Sequence of protein 1:
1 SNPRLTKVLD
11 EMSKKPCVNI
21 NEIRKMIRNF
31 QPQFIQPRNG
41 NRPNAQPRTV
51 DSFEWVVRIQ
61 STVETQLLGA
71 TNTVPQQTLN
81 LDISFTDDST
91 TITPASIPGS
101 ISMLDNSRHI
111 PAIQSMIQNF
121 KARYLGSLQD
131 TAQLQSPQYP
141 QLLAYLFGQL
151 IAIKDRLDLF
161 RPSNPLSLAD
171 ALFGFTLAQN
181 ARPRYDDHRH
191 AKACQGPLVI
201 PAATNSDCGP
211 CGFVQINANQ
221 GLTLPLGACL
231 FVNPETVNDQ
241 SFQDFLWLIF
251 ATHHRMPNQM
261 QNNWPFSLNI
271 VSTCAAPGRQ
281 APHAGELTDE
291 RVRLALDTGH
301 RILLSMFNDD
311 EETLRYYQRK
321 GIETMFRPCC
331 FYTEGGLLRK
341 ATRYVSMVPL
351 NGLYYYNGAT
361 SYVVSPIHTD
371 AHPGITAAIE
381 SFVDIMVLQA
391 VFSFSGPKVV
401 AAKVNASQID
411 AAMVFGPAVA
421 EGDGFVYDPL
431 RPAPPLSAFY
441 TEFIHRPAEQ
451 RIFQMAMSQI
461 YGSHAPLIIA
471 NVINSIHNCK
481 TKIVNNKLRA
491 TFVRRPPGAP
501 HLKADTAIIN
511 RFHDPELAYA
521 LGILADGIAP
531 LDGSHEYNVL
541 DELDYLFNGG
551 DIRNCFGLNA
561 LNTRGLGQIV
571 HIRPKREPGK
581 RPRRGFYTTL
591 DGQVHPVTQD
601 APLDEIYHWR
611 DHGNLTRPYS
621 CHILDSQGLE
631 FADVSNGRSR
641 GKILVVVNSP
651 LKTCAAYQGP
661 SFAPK

Interface contacts:
Residue T223 in protein 1 interacts with residue Y362 in protein 2 (closest heavy-atom distance 4.2 Å).
Residue Q133 in protein 1 interacts with residue V364 in protein 2 (closest heavy-atom distance 2.8 Å).
Residue Q135 in protein 1 contacts residue K25 in protein 2 (closest heavy-atom distance 4.5 Å).
Residue A438 in protein 1 contacts residue A70 in protein 2 (closest heavy-atom distance 3.6 Å).
Residue L125 in protein 1 is in contact with residue Y362 in protein 2 (closest heavy-atom distance 3.2 Å).
Residue L222 in protein 1 is in contact with residue Y362 in protein 2 (closest heavy-atom distance 3.3 Å).
Residue Q133 in protein 1 interacts with residue Y362 in protein 2 (closest heavy-atom distance 3.5 Å).
Residue L226 in protein 1 is in contact with residue R28 in protein 2 (closest heavy-atom distance 3.4 Å).
Residue H445 in protein 1 contacts residue S534 in protein 2 (closest heavy-atom distance 4.3 Å).
Residue L125 in protein 1 is in contact with residue R301 in protein 2 (closest heavy-atom distance 3.5 Å).
Residue Q408 in protein 1 interacts with residue R564 in protein 2 (closest heavy-atom distance 3.9 Å).
Residue Q133 in protein 1 interacts with residue V363 in protein 2 (closest heavy-atom distance 3.8 Å).
Residue T441 in protein 1 contacts residue L68 in protein 2 (closest heavy-atom distance 3.4 Å).
Residue S127 in protein 1 is in contact with residue Y362 in protein 2 (closest heavy-atom distance 4.0 Å).
Residue L226 in protein 1 interacts with residue D370 in protein 2 (closest heavy-atom distance 3.9 Å).
Residue L226 in protein 1 contacts residue N29 in protein 2 (closest heavy-atom distance 3.9 Å).
Residue I409 in protein 1 contacts residue I569 in protein 2 (closest heavy-atom distance 3.5 Å).
Residue Q408 in protein 1 interacts with residue T71 in protein 2 (closest heavy-atom distance 3.3 Å).
Residue L226 in protein 1 is in contact with residue T369 in protein 2 (closest heavy-atom distance 3.6 Å).
Residue D410 in protein 1 interacts with residue R638 in protein 2 (closest heavy-atom distance 3.2 Å).
Residue S127 in protein 1 is in contact with residue T360 in protein 2 (closest heavy-atom distance 3.1 Å).
Residue G126 in protein 1 contacts residue A359 in protein 2 (closest heavy-atom distance 3.8 Å).
Residue F439 in protein 1 contacts residue A70 in protein 2 (closest heavy-atom distance 4.3 Å).
Residue G126 in protein 1 is in contact with residue S361 in protein 2 (closest heavy-atom distance 4.1 Å).
Residue A411 in protein 1 is in contact with residue T71 in protein 2 (closest heavy-atom distance 4.5 Å).
Residue K480 in protein 1 contacts residue E64 in protein 2 (closest heavy-atom distance 4.0 Å).
Residue Y124 in protein 1 is in contact with residue R301 in protein 2 (closest heavy-atom distance 4.4 Å).
Residue S127 in protein 1 contacts residue S361 in protein 2 (closest heavy-atom distance 3.9 Å).
Residue P435 in protein 1 is in contact with residue Q66 in protein 2 (closest heavy-atom distance 3.5 Å).
Residue S96 in protein 1 interacts with residue K652 in protein 2 (closest heavy-atom distance 3.7 Å).
Residue F425 in protein 1 contacts residue G69 in protein 2 (closest heavy-atom distance 4.2 Å).
Residue G227 in protein 1 interacts with residue N29 in protein 2 (closest heavy-atom distance 4.3 Å).
Residue L125 in protein 1 interacts with residue A359 in protein 2 (closest heavy-atom distance 4.2 Å).
Residue L224 in protein 1 interacts with residue V364 in protein 2 (closest heavy-atom distance 4.2 Å).
Residue E442 in protein 1 is in contact with residue L68 in protein 2 (closest heavy-atom distance 3.7 Å).
Residue I409 in protein 1 is in contact with residue G565 in protein 2 (closest heavy-atom distance 4.1 Å).
Residue G126 in protein 1 interacts with residue Y362 in protein 2 (closest heavy-atom distance 3.8 Å).
Residue Q408 in protein 1 interacts with residue N72 in protein 2 (closest heavy-atom distance 4.1 Å).
Residue A438 in protein 1 is in contact with residue G69 in protein 2 (closest heavy-atom distance 3.0 Å).
Residue P434 in protein 1 interacts with residue T71 in protein 2 (closest heavy-atom distance 3.8 Å).
Residue G126 in protein 1 contacts residue T360 in protein 2 (closest heavy-atom distance 3.5 Å).
Residue K121 in protein 1 contacts residue Y362 in protein 2 (closest heavy-atom distance 4.4 Å).
Residue A95 in protein 1 contacts residue N648 in protein 2 (closest heavy-atom distance 4.1 Å).
Residue Y427 in protein 1 is in contact with residue T71 in protein 2 (closest heavy-atom distance 3.7 Å).
Residue H477 in protein 1 interacts with residue L644 in protein 2 (closest heavy-atom distance 2.8 Å).
Residue I409 in protein 1 is in contact with residue R564 in protein 2 (closest heavy-atom distance 3.7 Å).
Residue H477 in protein 1 is in contact with residue V646 in protein 2 (closest heavy-atom distance 4.5 Å).
Residue A438 in protein 1 contacts residue L67 in protein 2 (closest heavy-atom distance 3.9 Å).
Residue T441 in protein 1 is in contact with residue L644 in protein 2 (closest heavy-atom distance 3.9 Å).
Residue Y124 in protein 1 is in contact with residue A359 in protein 2 (closest heavy-atom distance 3.8 Å).
Residue L128 in protein 1 interacts with residue Y362 in protein 2 (closest heavy-atom distance 4.1 Å).
Residue A438 in protein 1 is in contact with residue L68 in protein 2 (closest heavy-atom distance 3.6 Å).
Residue I409 in protein 1 interacts with residue Q568 in protein 2 (closest heavy-atom distance 3.7 Å).
Residue V426 in protein 1 interacts with residue T71 in protein 2 (closest heavy-atom distance 4.1 Å).
Residue L125 in protein 1 contacts residue S361 in protein 2 (closest heavy-atom distance 3.8 Å).
Residue A438 in protein 1 is in contact with residue Q66 in protein 2 (closest heavy-atom distance 3.6 Å).
Residue P435 in protein 1 is in contact with residue T73 in protein 2 (closest heavy-atom distance 4.5 Å).
Residue L226 in protein 1 interacts with residue A371 in protein 2 (closest heavy-atom distance 3.5 Å).
Residue A411 in protein 1 contacts residue G69 in protein 2 (closest heavy-atom distance 4.5 Å).
Residue Q133 in protein 1 is in contact with residue K25 in protein 2 (closest heavy-atom distance 3.6 Å).

Sequence of protein 2:
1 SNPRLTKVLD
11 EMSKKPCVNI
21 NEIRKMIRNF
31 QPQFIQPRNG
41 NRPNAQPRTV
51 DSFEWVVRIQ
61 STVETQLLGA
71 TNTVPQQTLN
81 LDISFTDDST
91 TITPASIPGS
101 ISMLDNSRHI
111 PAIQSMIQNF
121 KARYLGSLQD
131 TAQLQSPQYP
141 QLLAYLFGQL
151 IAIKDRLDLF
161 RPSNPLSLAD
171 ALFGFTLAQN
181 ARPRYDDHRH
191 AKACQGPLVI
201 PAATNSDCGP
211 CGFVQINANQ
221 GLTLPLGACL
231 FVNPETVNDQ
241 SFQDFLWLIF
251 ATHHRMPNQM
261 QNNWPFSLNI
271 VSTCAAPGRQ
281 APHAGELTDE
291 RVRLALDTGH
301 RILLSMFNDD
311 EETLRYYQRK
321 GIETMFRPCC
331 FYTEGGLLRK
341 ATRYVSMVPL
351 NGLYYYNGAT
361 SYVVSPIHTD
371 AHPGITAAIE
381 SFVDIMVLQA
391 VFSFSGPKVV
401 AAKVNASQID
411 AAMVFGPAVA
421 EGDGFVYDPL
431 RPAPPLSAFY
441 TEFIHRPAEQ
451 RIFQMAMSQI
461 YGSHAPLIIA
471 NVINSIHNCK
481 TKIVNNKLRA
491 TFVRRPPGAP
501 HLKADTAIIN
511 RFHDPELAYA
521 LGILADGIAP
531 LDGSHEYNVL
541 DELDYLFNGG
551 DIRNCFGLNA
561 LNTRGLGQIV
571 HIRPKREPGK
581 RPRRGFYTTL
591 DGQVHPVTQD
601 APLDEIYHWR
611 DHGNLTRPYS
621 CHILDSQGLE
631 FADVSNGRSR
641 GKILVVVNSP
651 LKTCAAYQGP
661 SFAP

This data describes a binding interaction between two proteins.